Sequence of the second protein:
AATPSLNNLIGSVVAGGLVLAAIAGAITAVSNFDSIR

This data describes a binding interaction between two proteins.

Sequence of the first protein:
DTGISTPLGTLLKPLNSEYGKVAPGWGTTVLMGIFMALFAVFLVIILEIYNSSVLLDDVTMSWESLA

Contacts between the two chains:
Residue I45 in the first protein interacts with residue L9 in the second protein (closest heavy-atom distance 3.6 Å).
Residue D57 in the first protein is in contact with residue A1 in the second protein (closest heavy-atom distance 3.3 Å).
Residue D57 in the first protein contacts residue T3 in the second protein (closest heavy-atom distance 4.2 Å).
Residue L55 in the first protein contacts residue T3 in the second protein (closest heavy-atom distance 2.5 Å).
Residue V54 in the first protein is in contact with residue L9 in the second protein (closest heavy-atom distance 3.6 Å).
Residue E48 in the first protein contacts residue L9 in the second protein (closest heavy-atom distance 3.8 Å).
Residue V41 in the first protein is in contact with residue V13 in the second protein (closest heavy-atom distance 3.8 Å).
Residue L55 in the first protein contacts residue S5 in the second protein (closest heavy-atom distance 3.0 Å).
Residue S53 in the first protein contacts residue S5 in the second protein (closest heavy-atom distance 4.1 Å).
Residue V54 in the first protein contacts residue S5 in the second protein (closest heavy-atom distance 4.0 Å).
Residue V54 in the first protein is in contact with residue L6 in the second protein (closest heavy-atom distance 4.2 Å).
Residue L56 in the first protein interacts with residue T3 in the second protein (closest heavy-atom distance 4.4 Å).
Residue V44 in the first protein is in contact with residue L9 in the second protein (closest heavy-atom distance 4.1 Å).
Residue L56 in the first protein is in contact with residue L6 in the second protein (closest heavy-atom distance 4.1 Å).
Residue L55 in the first protein interacts with residue L6 in the second protein (closest heavy-atom distance 4.9 Å).